These two protein chains interact to form a complex.

Sequence of the first protein:
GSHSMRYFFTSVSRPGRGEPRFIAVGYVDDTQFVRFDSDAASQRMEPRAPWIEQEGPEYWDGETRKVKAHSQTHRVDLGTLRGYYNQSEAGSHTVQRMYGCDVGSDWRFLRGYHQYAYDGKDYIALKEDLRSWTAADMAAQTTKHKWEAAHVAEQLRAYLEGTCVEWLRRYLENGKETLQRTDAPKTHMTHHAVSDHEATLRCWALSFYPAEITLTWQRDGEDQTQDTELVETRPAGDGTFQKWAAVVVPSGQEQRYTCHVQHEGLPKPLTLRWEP

Contacts between the two chains:
Residue H70 in the first protein is in contact with residue I6 in the second protein (closest heavy-atom distance 3.5 Å).
Residue Y59 in the first protein is in contact with residue S1 in the second protein (closest heavy-atom distance 4.4 Å).
Residue Y171 in the first protein is in contact with residue S1 in the second protein (closest heavy-atom distance 2.7 Å).
Residue F33 in the first protein contacts residue S1 in the second protein (closest heavy-atom distance 4.8 Å).
Residue V67 in the first protein contacts residue L2 in the second protein (closest heavy-atom distance 3.6 Å).
Residue M5 in the first protein is in contact with residue S1 in the second protein (closest heavy-atom distance 4.0 Å).
Residue W147 in the first protein is in contact with residue C9 in the second protein (closest heavy-atom distance 3.9 Å).
Residue A150 in the first protein is in contact with residue T7 in the second protein (closest heavy-atom distance 4.7 Å).
Residue T142 in the first protein contacts residue C9 in the second protein (closest heavy-atom distance 4.9 Å).
Residue L156 in the first protein interacts with residue L3 in the second protein (closest heavy-atom distance 3.4 Å).
Residue H70 in the first protein contacts residue M4 in the second protein (closest heavy-atom distance 4.9 Å).
Residue Y116 in the first protein interacts with residue C9 in the second protein (closest heavy-atom distance 4.2 Å).
Residue K146 in the first protein interacts with residue Q8 in the second protein (closest heavy-atom distance 4.8 Å).
Residue W147 in the first protein is in contact with residue T7 in the second protein (closest heavy-atom distance 3.6 Å).
Residue Q155 in the first protein contacts residue W5 in the second protein (closest heavy-atom distance 4.8 Å).
Residue V152 in the first protein contacts residue T7 in the second protein (closest heavy-atom distance 3.2 Å).
Residue H114 in the first protein interacts with residue L3 in the second protein (closest heavy-atom distance 4.5 Å).
Residue K146 in the first protein interacts with residue C9 in the second protein (closest heavy-atom distance 3.3 Å).
Residue T73 in the first protein interacts with residue I6 in the second protein (closest heavy-atom distance 3.8 Å).
Residue R97 in the first protein contacts residue T7 in the second protein (closest heavy-atom distance 4.6 Å).
Residue D77 in the first protein contacts residue Q8 in the second protein (closest heavy-atom distance 3.3 Å).
Residue Y123 in the first protein contacts residue C9 in the second protein (closest heavy-atom distance 4.5 Å).
Residue T73 in the first protein contacts residue Q8 in the second protein (closest heavy-atom distance 3.9 Å).
Residue T143 in the first protein contacts residue C9 in the second protein (closest heavy-atom distance 2.6 Å).
Residue Y99 in the first protein is in contact with residue I6 in the second protein (closest heavy-atom distance 4.7 Å).
Residue T73 in the first protein interacts with residue T7 in the second protein (closest heavy-atom distance 4.2 Å).
Residue Y84 in the first protein contacts residue C9 in the second protein (closest heavy-atom distance 2.6 Å).
Residue M45 in the first protein is in contact with residue L2 in the second protein (closest heavy-atom distance 3.4 Å).
Residue F9 in the first protein is in contact with residue L2 in the second protein (closest heavy-atom distance 3.4 Å).
Residue R97 in the first protein is in contact with residue I6 in the second protein (closest heavy-atom distance 3.2 Å).
Residue Q155 in the first protein contacts residue T7 in the second protein (closest heavy-atom distance 4.2 Å).
Residue W167 in the first protein contacts residue S1 in the second protein (closest heavy-atom distance 3.4 Å).
Residue K66 in the first protein interacts with residue L3 in the second protein (closest heavy-atom distance 3.7 Å).
Residue Y7 in the first protein interacts with residue S1 in the second protein (closest heavy-atom distance 2.9 Å).
Residue T80 in the first protein contacts residue C9 in the second protein (closest heavy-atom distance 3.6 Å).
Residue D77 in the first protein interacts with residue T7 in the second protein (closest heavy-atom distance 4.7 Å).
Residue Y159 in the first protein is in contact with residue S1 in the second protein (closest heavy-atom distance 2.6 Å).
Residue Y159 in the first protein is in contact with residue L2 in the second protein (closest heavy-atom distance 3.8 Å).
Residue H70 in the first protein contacts residue L3 in the second protein (closest heavy-atom distance 3.0 Å).
Residue H70 in the first protein is in contact with residue L2 in the second protein (closest heavy-atom distance 4.5 Å).
Residue K66 in the first protein is in contact with residue M4 in the second protein (closest heavy-atom distance 3.7 Å).
Residue W147 in the first protein interacts with residue Q8 in the second protein (closest heavy-atom distance 2.9 Å).
Residue K66 in the first protein contacts residue S1 in the second protein (closest heavy-atom distance 2.9 Å).
Residue Y99 in the first protein interacts with residue L2 in the second protein (closest heavy-atom distance 3.3 Å).
Residue E63 in the first protein is in contact with residue S1 in the second protein (closest heavy-atom distance 2.9 Å).
Residue E63 in the first protein contacts residue L2 in the second protein (closest heavy-atom distance 2.9 Å).
Residue A69 in the first protein contacts residue M4 in the second protein (closest heavy-atom distance 4.9 Å).
Residue Y7 in the first protein is in contact with residue L2 in the second protein (closest heavy-atom distance 3.3 Å).
Residue Y99 in the first protein is in contact with residue L3 in the second protein (closest heavy-atom distance 3.0 Å).
Residue V76 in the first protein contacts residue Q8 in the second protein (closest heavy-atom distance 3.6 Å).
Residue Q155 in the first protein is in contact with residue L3 in the second protein (closest heavy-atom distance 5.0 Å).
Residue D77 in the first protein is in contact with residue C9 in the second protein (closest heavy-atom distance 2.8 Å).
Residue L81 in the first protein contacts residue C9 in the second protein (closest heavy-atom distance 3.7 Å).
Residue Y159 in the first protein contacts residue L3 in the second protein (closest heavy-atom distance 3.0 Å).
Residue K66 in the first protein interacts with residue L2 in the second protein (closest heavy-atom distance 2.8 Å).
Residue L156 in the first protein interacts with residue I6 in the second protein (closest heavy-atom distance 4.8 Å).

Sequence of the second protein:
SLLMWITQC